The following describes two proteins that form a bound complex.

Sequence of chain B:
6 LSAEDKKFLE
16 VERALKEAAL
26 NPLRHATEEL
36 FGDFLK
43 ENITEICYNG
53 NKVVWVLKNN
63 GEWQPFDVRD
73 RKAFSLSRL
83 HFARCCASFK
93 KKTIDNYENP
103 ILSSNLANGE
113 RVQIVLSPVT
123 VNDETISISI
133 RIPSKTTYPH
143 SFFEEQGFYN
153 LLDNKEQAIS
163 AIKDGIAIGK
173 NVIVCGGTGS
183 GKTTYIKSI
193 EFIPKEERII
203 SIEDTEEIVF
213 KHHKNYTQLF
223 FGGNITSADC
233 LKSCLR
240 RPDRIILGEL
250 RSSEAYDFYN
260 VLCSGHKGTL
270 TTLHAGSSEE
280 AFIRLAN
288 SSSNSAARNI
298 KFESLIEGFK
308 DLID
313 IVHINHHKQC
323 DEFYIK

Sequence of chain A:
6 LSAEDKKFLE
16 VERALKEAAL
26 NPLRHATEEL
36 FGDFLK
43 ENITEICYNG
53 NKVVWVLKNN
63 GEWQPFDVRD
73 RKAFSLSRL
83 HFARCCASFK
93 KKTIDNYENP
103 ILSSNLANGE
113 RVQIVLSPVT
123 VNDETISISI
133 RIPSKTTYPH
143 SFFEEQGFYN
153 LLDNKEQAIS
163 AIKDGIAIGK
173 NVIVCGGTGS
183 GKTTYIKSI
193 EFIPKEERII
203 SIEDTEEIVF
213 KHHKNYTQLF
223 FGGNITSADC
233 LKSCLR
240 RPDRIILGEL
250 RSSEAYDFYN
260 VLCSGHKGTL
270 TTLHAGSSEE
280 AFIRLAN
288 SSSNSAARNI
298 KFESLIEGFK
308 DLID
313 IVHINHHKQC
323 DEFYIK

Contacts between the two chains:
Residue K266 in chain B is in contact with residue H318 in chain A (closest heavy-atom distance 3.9 Å).
Residue R240 in chain B is in contact with residue T46 in chain A (closest heavy-atom distance 2.8 Å).
Residue L309 in chain B interacts with residue E279 in chain A (closest heavy-atom distance 3.9 Å).
Residue R240 in chain B is in contact with residue T180 in chain A (closest heavy-atom distance 3.8 Å).
Residue D10 in chain B is in contact with residue L78 in chain A (closest heavy-atom distance 3.0 Å).
Residue L6 in chain B interacts with residue K54 in chain A (closest heavy-atom distance 3.9 Å).
Residue Q220 in chain B is in contact with residue V121 in chain A (closest heavy-atom distance 3.9 Å).
Residue I227 in chain B is in contact with residue P102 in chain A (closest heavy-atom distance 3.7 Å).
Residue Y218 in chain B is in contact with residue N51 in chain A (closest heavy-atom distance 3.1 Å).
Residue L14 in chain B contacts residue D125 in chain A (closest heavy-atom distance 3.5 Å).
Residue R200 in chain B interacts with residue W65 in chain A (closest heavy-atom distance 3.3 Å).
Residue R200 in chain B contacts residue C49 in chain A (closest heavy-atom distance 3.5 Å).
Residue S263 in chain B is in contact with residue R283 in chain A (closest heavy-atom distance 3.5 Å).
Residue F222 in chain B is in contact with residue T122 in chain A (closest heavy-atom distance 3.8 Å).
Residue F222 in chain B contacts residue V123 in chain A (closest heavy-atom distance 3.6 Å).
Residue S235 in chain B is in contact with residue V117 in chain A (closest heavy-atom distance 3.8 Å).
Residue S263 in chain B interacts with residue A274 in chain A (closest heavy-atom distance 3.9 Å).
Residue N217 in chain B interacts with residue N51 in chain A (closest heavy-atom distance 3.3 Å).
Residue L14 in chain B interacts with residue L78 in chain A (closest heavy-atom distance 3.9 Å).
Residue R18 in chain B is in contact with residue E126 in chain A (closest heavy-atom distance 3.6 Å).
Residue R240 in chain B interacts with residue R133 in chain A (closest heavy-atom distance 3.4 Å).
Residue R240 in chain B interacts with residue L59 in chain A (closest heavy-atom distance 3.5 Å).
Residue E17 in chain B is in contact with residue Y99 in chain A (closest heavy-atom distance 2.7 Å).
Residue N217 in chain B contacts residue W57 in chain A (closest heavy-atom distance 3.2 Å).
Residue Y255 in chain B contacts residue N286 in chain A (closest heavy-atom distance 3.6 Å).
Residue L6 in chain B is in contact with residue S77 in chain A (closest heavy-atom distance 3.4 Å).
Residue F222 in chain B interacts with residue V121 in chain A (closest heavy-atom distance 2.9 Å).
Residue R240 in chain B contacts residue G181 in chain A (closest heavy-atom distance 3.9 Å).
Residue R200 in chain B contacts residue N51 in chain A (closest heavy-atom distance 3.0 Å).
Residue R18 in chain B contacts residue D125 in chain A (closest heavy-atom distance 2.5 Å).
Residue I297 in chain B is in contact with residue N286 in chain A (closest heavy-atom distance 3.7 Å).
Residue N217 in chain B contacts residue W65 in chain A (closest heavy-atom distance 3.4 Å).
Residue T219 in chain B contacts residue N51 in chain A (closest heavy-atom distance 3.4 Å).
Residue N296 in chain B is in contact with residue S289 in chain A (closest heavy-atom distance 3.8 Å).
Residue D242 in chain B is in contact with residue W65 in chain A (closest heavy-atom distance 3.1 Å).
Residue R240 in chain B is in contact with residue W65 in chain A (closest heavy-atom distance 3.7 Å).
Residue R238 in chain B contacts residue Q115 in chain A (closest heavy-atom distance 3.8 Å).
Residue N226 in chain B contacts residue E100 in chain A (closest heavy-atom distance 2.7 Å).
Residue F13 in chain B is in contact with residue L78 in chain A (closest heavy-atom distance 3.8 Å).
Residue F13 in chain B interacts with residue S79 in chain A (closest heavy-atom distance 3.8 Å).
Residue S235 in chain B is in contact with residue I103 in chain A (closest heavy-atom distance 3.7 Å).
Residue C262 in chain B contacts residue E279 in chain A (closest heavy-atom distance 3.9 Å).
Residue L6 in chain B contacts residue K74 in chain A (closest heavy-atom distance 3.5 Å).
Residue G264 in chain B is in contact with residue E279 in chain A (closest heavy-atom distance 3.9 Å).
Residue T219 in chain B interacts with residue S129 in chain A (closest heavy-atom distance 3.9 Å).
Residue S263 in chain B interacts with residue H273 in chain A (closest heavy-atom distance 3.3 Å).
Residue D10 in chain B contacts residue S77 in chain A (closest heavy-atom distance 3.0 Å).
Residue R238 in chain B interacts with residue R113 in chain A (closest heavy-atom distance 3.5 Å).
Residue Q220 in chain B interacts with residue V123 in chain A (closest heavy-atom distance 3.7 Å).
Residue E208 in chain B interacts with residue V123 in chain A (closest heavy-atom distance 4.0 Å).
Residue S263 in chain B is in contact with residue G275 in chain A (closest heavy-atom distance 3.9 Å).
Residue Y258 in chain B contacts residue N286 in chain A (closest heavy-atom distance 3.2 Å).
Residue R238 in chain B is in contact with residue S131 in chain A (closest heavy-atom distance 3.6 Å).
Residue G264 in chain B interacts with residue G275 in chain A (closest heavy-atom distance 3.8 Å).
Residue R240 in chain B contacts residue E47 in chain A (closest heavy-atom distance 3.0 Å).
Residue L6 in chain B is in contact with residue R73 in chain A (closest heavy-atom distance 3.2 Å).
Residue E198 in chain B contacts residue W65 in chain A (closest heavy-atom distance 3.6 Å).
Residue L221 in chain B is in contact with residue V121 in chain A (closest heavy-atom distance 3.7 Å).
Residue S235 in chain B contacts residue Q115 in chain A (closest heavy-atom distance 3.0 Å).
Residue K216 in chain B is in contact with residue W57 in chain A (closest heavy-atom distance 3.5 Å).